Sequence of protein 2:
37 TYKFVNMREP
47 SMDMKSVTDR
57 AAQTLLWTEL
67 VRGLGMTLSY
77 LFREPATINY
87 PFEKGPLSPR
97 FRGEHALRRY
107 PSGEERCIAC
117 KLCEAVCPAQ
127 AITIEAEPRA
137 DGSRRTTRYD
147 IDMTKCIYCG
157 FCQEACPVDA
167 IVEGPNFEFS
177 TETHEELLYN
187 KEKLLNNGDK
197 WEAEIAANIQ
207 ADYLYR

Sequence of protein 1:
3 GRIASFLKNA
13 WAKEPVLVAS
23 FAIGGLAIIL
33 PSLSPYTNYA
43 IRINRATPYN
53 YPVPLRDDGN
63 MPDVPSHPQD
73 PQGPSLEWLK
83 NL

This data describes a binding interaction between two proteins.

Residue-level contacts at the interface:
Residue T60 in protein 2 contacts residue V18 in protein 1 (closest heavy-atom distance 4.7 Å).
Residue L61 in protein 2 is in contact with residue W13 in protein 1 (closest heavy-atom distance 4.7 Å).
Residue L61 in protein 2 contacts residue A21 in protein 1 (closest heavy-atom distance 4.9 Å).
Residue M50 in protein 2 is in contact with residue W13 in protein 1 (closest heavy-atom distance 4.5 Å).
Residue A57 in protein 2 is in contact with residue P17 in protein 1 (closest heavy-atom distance 3.9 Å).
Residue V53 in protein 2 interacts with residue A14 in protein 1 (closest heavy-atom distance 4.0 Å).
Residue M50 in protein 2 interacts with residue K10 in protein 1 (closest heavy-atom distance 4.2 Å).
Residue T60 in protein 2 interacts with residue P17 in protein 1 (closest heavy-atom distance 4.5 Å).
Residue A57 in protein 2 contacts residue W13 in protein 1 (closest heavy-atom distance 3.8 Å).
Residue V53 in protein 2 contacts residue W13 in protein 1 (closest heavy-atom distance 3.4 Å).
Residue L61 in protein 2 interacts with residue V18 in protein 1 (closest heavy-atom distance 3.6 Å).
Residue V53 in protein 2 contacts residue K10 in protein 1 (closest heavy-atom distance 4.6 Å).
Residue L61 in protein 2 contacts residue P17 in protein 1 (closest heavy-atom distance 4.7 Å).
Residue T54 in protein 2 interacts with residue W13 in protein 1 (closest heavy-atom distance 3.8 Å).